Sequence of chain A:
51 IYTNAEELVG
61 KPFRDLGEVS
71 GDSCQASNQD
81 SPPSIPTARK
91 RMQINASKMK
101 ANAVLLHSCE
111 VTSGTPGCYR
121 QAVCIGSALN

Sequence of chain B:
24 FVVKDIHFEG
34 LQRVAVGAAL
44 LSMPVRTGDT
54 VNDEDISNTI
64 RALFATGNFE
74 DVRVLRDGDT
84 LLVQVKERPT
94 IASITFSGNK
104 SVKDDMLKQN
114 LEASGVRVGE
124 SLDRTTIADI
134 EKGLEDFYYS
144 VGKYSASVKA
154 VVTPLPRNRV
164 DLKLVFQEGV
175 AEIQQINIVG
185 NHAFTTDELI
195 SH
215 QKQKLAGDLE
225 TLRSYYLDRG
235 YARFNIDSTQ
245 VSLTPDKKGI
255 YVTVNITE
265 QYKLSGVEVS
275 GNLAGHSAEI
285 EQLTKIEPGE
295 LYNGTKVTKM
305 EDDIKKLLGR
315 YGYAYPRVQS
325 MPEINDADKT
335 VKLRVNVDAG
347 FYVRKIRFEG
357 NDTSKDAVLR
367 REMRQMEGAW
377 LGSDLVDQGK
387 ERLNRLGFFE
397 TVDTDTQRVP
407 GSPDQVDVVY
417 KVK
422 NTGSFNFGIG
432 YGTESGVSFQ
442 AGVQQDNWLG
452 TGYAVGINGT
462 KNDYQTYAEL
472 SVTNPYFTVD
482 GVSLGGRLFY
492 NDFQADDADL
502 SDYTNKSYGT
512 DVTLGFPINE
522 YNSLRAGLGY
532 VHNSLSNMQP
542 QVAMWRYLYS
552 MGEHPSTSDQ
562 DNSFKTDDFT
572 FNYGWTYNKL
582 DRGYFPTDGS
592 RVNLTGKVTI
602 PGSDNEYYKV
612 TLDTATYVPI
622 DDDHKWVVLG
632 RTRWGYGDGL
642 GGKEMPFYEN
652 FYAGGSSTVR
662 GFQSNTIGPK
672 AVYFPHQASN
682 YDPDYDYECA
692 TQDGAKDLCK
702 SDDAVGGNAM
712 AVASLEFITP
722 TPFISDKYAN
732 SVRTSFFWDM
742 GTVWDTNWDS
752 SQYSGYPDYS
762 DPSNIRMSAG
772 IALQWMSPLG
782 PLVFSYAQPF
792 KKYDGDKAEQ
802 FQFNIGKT

The following describes two proteins that form a bound complex.

Contacts between the two chains:
Residue V784 in chain B contacts residue G114 in chain A (closest heavy-atom distance 4.0 Å).
Residue N805 in chain B is in contact with residue R120 in chain A (closest heavy-atom distance 2.7 Å).
Residue E435 in chain B contacts residue R120 in chain A (closest heavy-atom distance 4.1 Å).
Residue L630 in chain B interacts with residue P116 in chain A (closest heavy-atom distance 3.8 Å).
Residue P779 in chain B interacts with residue E110 in chain A (closest heavy-atom distance 3.6 Å).
Residue R391 in chain B contacts residue I94 in chain A (closest heavy-atom distance 3.6 Å).
Residue F494 in chain B is in contact with residue Q79 in chain A (closest heavy-atom distance 3.8 Å).
Residue N390 in chain B interacts with residue A101 in chain A (closest heavy-atom distance 3.9 Å).
Residue Y477 in chain B contacts residue K90 in chain A (closest heavy-atom distance 3.4 Å).
Residue Y618 in chain B interacts with residue P116 in chain A (closest heavy-atom distance 3.6 Å).
Residue G781 in chain B is in contact with residue E110 in chain A (closest heavy-atom distance 3.2 Å).
Residue Y468 in chain B is in contact with residue D80 in chain A (closest heavy-atom distance 3.8 Å).
Residue R592 in chain B contacts residue C74 in chain A (closest heavy-atom distance 3.6 Å).
Residue N463 in chain B is in contact with residue N78 in chain A (closest heavy-atom distance 3.7 Å).
Residue Q775 in chain B is in contact with residue G114 in chain A (closest heavy-atom distance 2.8 Å).
Residue E387 in chain B contacts residue K100 in chain A (closest heavy-atom distance 3.6 Å).
Residue N459 in chain B is in contact with residue P82 in chain A (closest heavy-atom distance 3.6 Å).
Residue Y465 in chain B contacts residue Y119 in chain A (closest heavy-atom distance 3.0 Å).
Residue R391 in chain B interacts with residue K90 in chain A (closest heavy-atom distance 3.7 Å).
Residue R634 in chain B is in contact with residue A76 in chain A (closest heavy-atom distance 3.6 Å).
Residue Q466 in chain B contacts residue Q79 in chain A (closest heavy-atom distance 3.8 Å).
Residue R592 in chain B interacts with residue C118 in chain A (closest heavy-atom distance 4.0 Å).
Residue N427 in chain B interacts with residue I85 in chain A (closest heavy-atom distance 3.5 Å).
Residue Y585 in chain B interacts with residue S70 in chain A (closest heavy-atom distance 3.6 Å).
Residue V784 in chain B interacts with residue S113 in chain A (closest heavy-atom distance 4.0 Å).
Residue Q466 in chain B is in contact with residue N78 in chain A (closest heavy-atom distance 2.9 Å).
Residue G584 in chain B interacts with residue Q121 in chain A (closest heavy-atom distance 3.5 Å).
Residue Y585 in chain B is in contact with residue I125 in chain A (closest heavy-atom distance 4.0 Å).
Residue S436 in chain B is in contact with residue Y119 in chain A (closest heavy-atom distance 4.0 Å).
Residue Y649 in chain B interacts with residue Q79 in chain A (closest heavy-atom distance 3.4 Å).
Residue N463 in chain B contacts residue Y119 in chain A (closest heavy-atom distance 3.2 Å).
Residue R391 in chain B contacts residue Q93 in chain A (closest heavy-atom distance 4.0 Å).
Residue R592 in chain B interacts with residue G117 in chain A (closest heavy-atom distance 2.7 Å).
Residue Q445 in chain B is in contact with residue P86 in chain A (closest heavy-atom distance 3.4 Å).
Residue N390 in chain B interacts with residue Q93 in chain A (closest heavy-atom distance 3.0 Å).
Residue S436 in chain B is in contact with residue R120 in chain A (closest heavy-atom distance 3.4 Å).
Residue P782 in chain B is in contact with residue V111 in chain A (closest heavy-atom distance 3.0 Å).
Residue E470 in chain B is in contact with residue P82 in chain A (closest heavy-atom distance 3.4 Å).
Residue E435 in chain B contacts residue Y119 in chain A (closest heavy-atom distance 4.0 Å).
Residue D614 in chain B is in contact with residue G117 in chain A (closest heavy-atom distance 3.7 Å).
Residue E387 in chain B interacts with residue S97 in chain A (closest heavy-atom distance 2.7 Å).
Residue S778 in chain B contacts residue E110 in chain A (closest heavy-atom distance 4.1 Å).
Residue Y465 in chain B is in contact with residue N78 in chain A (closest heavy-atom distance 3.0 Å).
Residue G393 in chain B is in contact with residue Q93 in chain A (closest heavy-atom distance 4.0 Å).
Residue P782 in chain B is in contact with residue T112 in chain A (closest heavy-atom distance 3.8 Å).
Residue N390 in chain B contacts residue N102 in chain A (closest heavy-atom distance 2.8 Å).
Residue R488 in chain B is in contact with residue D80 in chain A (closest heavy-atom distance 4.1 Å).
Residue A616 in chain B is in contact with residue P116 in chain A (closest heavy-atom distance 3.3 Å).
Residue R391 in chain B contacts residue K100 in chain A (closest heavy-atom distance 4.0 Å).
Residue R632 in chain B interacts with residue P116 in chain A (closest heavy-atom distance 2.9 Å).
Residue S425 in chain B interacts with residue R89 in chain A (closest heavy-atom distance 3.5 Å).
Residue Y585 in chain B contacts residue V123 in chain A (closest heavy-atom distance 3.7 Å).
Residue R391 in chain B contacts residue S97 in chain A (closest heavy-atom distance 4.0 Å).
Residue N805 in chain B contacts residue S113 in chain A (closest heavy-atom distance 3.2 Å).
Residue G584 in chain B interacts with residue D72 in chain A (closest heavy-atom distance 3.5 Å).
Residue E396 in chain B interacts with residue I51 in chain A (closest heavy-atom distance 3.7 Å).
Residue R488 in chain B is in contact with residue S81 in chain A (closest heavy-atom distance 3.0 Å).
Residue Y477 in chain B is in contact with residue I94 in chain A (closest heavy-atom distance 4.0 Å).
Residue T809 in chain B contacts residue C109 in chain A (closest heavy-atom distance 3.0 Å).
Residue P782 in chain B interacts with residue E110 in chain A (closest heavy-atom distance 3.7 Å).